These two protein chains interact to form a complex.

Interface contacts:
Residue F227 in protein 2 is in contact with residue Q193 in protein 1 (closest heavy-atom distance 3.3 Å).
Residue S234 in protein 2 is in contact with residue F7 in protein 1 (closest heavy-atom distance 3.5 Å).
Residue L233 in protein 2 contacts residue V10 in protein 1 (closest heavy-atom distance 3.5 Å).
Residue A212 in protein 2 interacts with residue I31 in protein 1 (closest heavy-atom distance 3.8 Å).
Residue M224 in protein 2 is in contact with residue Q193 in protein 1 (closest heavy-atom distance 3.3 Å).
Residue F227 in protein 2 is in contact with residue F7 in protein 1 (closest heavy-atom distance 3.6 Å).
Residue I134 in protein 2 is in contact with residue F73 in protein 1 (closest heavy-atom distance 3.8 Å).
Residue I135 in protein 2 interacts with residue F73 in protein 1 (closest heavy-atom distance 3.7 Å).
Residue L208 in protein 2 contacts residue I177 in protein 1 (closest heavy-atom distance 3.5 Å).
Residue F181 in protein 2 is in contact with residue L14 in protein 1 (closest heavy-atom distance 3.5 Å).
Residue M186 in protein 2 interacts with residue L21 in protein 1 (closest heavy-atom distance 3.8 Å).
Residue F203 in protein 2 is in contact with residue F27 in protein 1 (closest heavy-atom distance 3.8 Å).
Residue V182 in protein 2 interacts with residue A17 in protein 1 (closest heavy-atom distance 3.8 Å).
Residue T93 in protein 2 interacts with residue P79 in protein 1 (closest heavy-atom distance 3.1 Å).
Residue L89 in protein 2 interacts with residue P76 in protein 1 (closest heavy-atom distance 3.6 Å).
Residue F227 in protein 2 contacts residue L197 in protein 1 (closest heavy-atom distance 3.8 Å).
Residue F223 in protein 2 is in contact with residue I18 in protein 1 (closest heavy-atom distance 3.7 Å).
Residue I177 in protein 2 interacts with residue A13 in protein 1 (closest heavy-atom distance 3.5 Å).
Residue F223 in protein 2 interacts with residue Q193 in protein 1 (closest heavy-atom distance 3.2 Å).
Residue L215 in protein 2 is in contact with residue F27 in protein 1 (closest heavy-atom distance 3.9 Å).
Residue F227 in protein 2 is in contact with residue R196 in protein 1 (closest heavy-atom distance 3.7 Å).
Residue A178 in protein 2 contacts residue A17 in protein 1 (closest heavy-atom distance 3.2 Å).
Residue M174 in protein 2 interacts with residue L9 in protein 1 (closest heavy-atom distance 3.6 Å).
Residue F223 in protein 2 is in contact with residue T44 in protein 1 (closest heavy-atom distance 3.5 Å).
Residue A230 in protein 2 is in contact with residue V10 in protein 1 (closest heavy-atom distance 3.6 Å).
Residue S138 in protein 2 is in contact with residue T74 in protein 1 (closest heavy-atom distance 3.5 Å).
Residue L185 in protein 2 is in contact with residue A17 in protein 1 (closest heavy-atom distance 3.8 Å).
Residue A178 in protein 2 is in contact with residue M16 in protein 1 (closest heavy-atom distance 3.8 Å).
Residue A230 in protein 2 contacts residue V11 in protein 1 (closest heavy-atom distance 3.7 Å).
Residue M174 in protein 2 interacts with residue A13 in protein 1 (closest heavy-atom distance 3.4 Å).
Residue F131 in protein 2 is in contact with residue P82 in protein 1 (closest heavy-atom distance 3.6 Å).
Residue L86 in protein 2 interacts with residue T74 in protein 1 (closest heavy-atom distance 3.6 Å).
Residue L208 in protein 2 interacts with residue M38 in protein 1 (closest heavy-atom distance 3.6 Å).
Residue F100 in protein 2 is in contact with residue I166 in protein 1 (closest heavy-atom distance 2.7 Å).
Residue L179 in protein 2 is in contact with residue L20 in protein 1 (closest heavy-atom distance 3.7 Å).
Residue L208 in protein 2 is in contact with residue F33 in protein 1 (closest heavy-atom distance 3.5 Å).
Residue F92 in protein 2 contacts residue P79 in protein 1 (closest heavy-atom distance 3.6 Å).
Residue L89 in protein 2 interacts with residue P79 in protein 1 (closest heavy-atom distance 3.7 Å).
Residue A226 in protein 2 is in contact with residue L14 in protein 1 (closest heavy-atom distance 3.3 Å).
Residue E238 in protein 2 contacts residue R3 in protein 1 (closest heavy-atom distance 3.2 Å).
Residue I135 in protein 2 is in contact with residue T74 in protein 1 (closest heavy-atom distance 3.1 Å).
Residue R229 in protein 2 is in contact with residue L14 in protein 1 (closest heavy-atom distance 3.9 Å).
Residue T93 in protein 2 interacts with residue P82 in protein 1 (closest heavy-atom distance 3.7 Å).
Residue L86 in protein 2 is in contact with residue W75 in protein 1 (closest heavy-atom distance 3.9 Å).
Residue M193 in protein 2 is in contact with residue F27 in protein 1 (closest heavy-atom distance 3.8 Å).
Residue L208 in protein 2 interacts with residue I31 in protein 1 (closest heavy-atom distance 3.5 Å).
Residue A212 in protein 2 interacts with residue M38 in protein 1 (closest heavy-atom distance 3.7 Å).
Residue M219 in protein 2 contacts residue Q22 in protein 1 (closest heavy-atom distance 3.7 Å).
Residue V182 in protein 2 contacts residue L20 in protein 1 (closest heavy-atom distance 3.7 Å).
Residue L86 in protein 2 is in contact with residue P76 in protein 1 (closest heavy-atom distance 3.6 Å).
Residue M174 in protein 2 interacts with residue M16 in protein 1 (closest heavy-atom distance 3.4 Å).
Residue L185 in protein 2 interacts with residue I18 in protein 1 (closest heavy-atom distance 3.8 Å).
Residue A178 in protein 2 contacts residue A13 in protein 1 (closest heavy-atom distance 3.2 Å).
Residue E238 in protein 2 interacts with residue T6 in protein 1 (closest heavy-atom distance 3.2 Å).
Residue G104 in protein 2 is in contact with residue Y162 in protein 1 (closest heavy-atom distance 2.2 Å).
Residue Y242 in protein 2 interacts with residue L9 in protein 1 (closest heavy-atom distance 3.3 Å).
Residue Q211 in protein 2 interacts with residue I31 in protein 1 (closest heavy-atom distance 3.6 Å).
Residue F223 in protein 2 interacts with residue V47 in protein 1 (closest heavy-atom distance 3.9 Å).
Residue I216 in protein 2 contacts residue L185 in protein 1 (closest heavy-atom distance 2.7 Å).
Residue E231 in protein 2 interacts with residue F7 in protein 1 (closest heavy-atom distance 3.8 Å).

Sequence of protein 1:
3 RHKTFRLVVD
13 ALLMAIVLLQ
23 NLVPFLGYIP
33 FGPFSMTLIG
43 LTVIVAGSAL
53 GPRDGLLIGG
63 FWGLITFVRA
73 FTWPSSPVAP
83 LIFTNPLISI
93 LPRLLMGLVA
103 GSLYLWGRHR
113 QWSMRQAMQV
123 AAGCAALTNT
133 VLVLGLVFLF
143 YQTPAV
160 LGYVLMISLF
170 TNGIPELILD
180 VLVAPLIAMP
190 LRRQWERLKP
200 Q

Sequence of protein 2:
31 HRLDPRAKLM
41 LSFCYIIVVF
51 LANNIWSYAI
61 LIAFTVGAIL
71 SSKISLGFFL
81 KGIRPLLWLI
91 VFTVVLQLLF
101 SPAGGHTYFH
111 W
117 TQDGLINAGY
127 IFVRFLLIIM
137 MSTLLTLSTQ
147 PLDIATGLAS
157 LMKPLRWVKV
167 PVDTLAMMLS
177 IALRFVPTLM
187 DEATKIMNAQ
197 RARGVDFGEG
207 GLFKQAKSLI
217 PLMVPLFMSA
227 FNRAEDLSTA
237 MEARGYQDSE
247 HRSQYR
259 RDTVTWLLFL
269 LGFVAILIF